Contacts between the two chains:
Residue L156 in the first protein contacts residue D3 in the second protein (closest heavy-atom distance 3.4 Å).
Residue Y9 in the first protein contacts residue D3 in the second protein (closest heavy-atom distance 4.1 Å).
Residue I66 in the first protein contacts residue D3 in the second protein (closest heavy-atom distance 3.5 Å).
Residue F116 in the first protein is in contact with residue Y9 in the second protein (closest heavy-atom distance 2.6 Å).
Residue K146 in the first protein interacts with residue Q8 in the second protein (closest heavy-atom distance 4.5 Å).
Residue Y74 in the first protein interacts with residue Y9 in the second protein (closest heavy-atom distance 3.8 Å).
Residue S77 in the first protein is in contact with residue Y9 in the second protein (closest heavy-atom distance 3.2 Å).
Residue Y159 in the first protein interacts with residue P2 in the second protein (closest heavy-atom distance 3.8 Å).
Residue K146 in the first protein is in contact with residue Y9 in the second protein (closest heavy-atom distance 2.7 Å).
Residue S77 in the first protein contacts residue Q8 in the second protein (closest heavy-atom distance 3.4 Å).
Residue Y7 in the first protein is in contact with residue P2 in the second protein (closest heavy-atom distance 3.4 Å).
Residue R62 in the first protein interacts with residue I4 in the second protein (closest heavy-atom distance 4.9 Å).
Residue M5 in the first protein contacts residue N1 in the second protein (closest heavy-atom distance 3.9 Å).
Residue V152 in the first protein is in contact with residue V5 in the second protein (closest heavy-atom distance 3.8 Å).
Residue T73 in the first protein is in contact with residue Y7 in the second protein (closest heavy-atom distance 3.6 Å).
Residue Y9 in the first protein contacts residue P2 in the second protein (closest heavy-atom distance 3.7 Å).
Residue W167 in the first protein contacts residue N1 in the second protein (closest heavy-atom distance 3.5 Å).
Residue R62 in the first protein contacts residue N1 in the second protein (closest heavy-atom distance 3.1 Å).
Residue I66 in the first protein contacts residue P2 in the second protein (closest heavy-atom distance 3.9 Å).
Residue R97 in the first protein interacts with residue D3 in the second protein (closest heavy-atom distance 2.7 Å).
Residue Y159 in the first protein interacts with residue D3 in the second protein (closest heavy-atom distance 3.6 Å).
Residue Y159 in the first protein contacts residue N1 in the second protein (closest heavy-atom distance 2.5 Å).
Residue Y99 in the first protein is in contact with residue P2 in the second protein (closest heavy-atom distance 3.2 Å).
Residue Q155 in the first protein is in contact with residue Y7 in the second protein (closest heavy-atom distance 3.0 Å).
Residue Q155 in the first protein interacts with residue V5 in the second protein (closest heavy-atom distance 3.8 Å).
Residue Y99 in the first protein interacts with residue D3 in the second protein (closest heavy-atom distance 3.1 Å).
Residue W147 in the first protein contacts residue Y9 in the second protein (closest heavy-atom distance 3.6 Å).
Residue Q65 in the first protein contacts residue I4 in the second protein (closest heavy-atom distance 5.0 Å).
Residue Y84 in the first protein contacts residue Y9 in the second protein (closest heavy-atom distance 2.8 Å).
Residue Y159 in the first protein is in contact with residue V5 in the second protein (closest heavy-atom distance 4.9 Å).
Residue L156 in the first protein contacts residue V5 in the second protein (closest heavy-atom distance 3.8 Å).
Residue Q96 in the first protein interacts with residue Y9 in the second protein (closest heavy-atom distance 4.5 Å).
Residue E76 in the first protein contacts residue Q8 in the second protein (closest heavy-atom distance 3.5 Å).
Residue T73 in the first protein interacts with residue Q8 in the second protein (closest heavy-atom distance 3.4 Å).
Residue W147 in the first protein contacts residue Y7 in the second protein (closest heavy-atom distance 3.8 Å).
Residue V152 in the first protein contacts residue Y7 in the second protein (closest heavy-atom distance 3.5 Å).
Residue I66 in the first protein interacts with residue I4 in the second protein (closest heavy-atom distance 3.5 Å).
Residue W147 in the first protein is in contact with residue Q8 in the second protein (closest heavy-atom distance 3.0 Å).
Residue A150 in the first protein is in contact with residue Y7 in the second protein (closest heavy-atom distance 4.2 Å).
Residue S77 in the first protein interacts with residue Y7 in the second protein (closest heavy-atom distance 4.2 Å).
Residue N80 in the first protein is in contact with residue Q8 in the second protein (closest heavy-atom distance 4.3 Å).
Residue I142 in the first protein interacts with residue Y9 in the second protein (closest heavy-atom distance 4.6 Å).
Residue I95 in the first protein interacts with residue Y9 in the second protein (closest heavy-atom distance 2.9 Å).
Residue F67 in the first protein interacts with residue P2 in the second protein (closest heavy-atom distance 3.8 Å).
Residue Y171 in the first protein is in contact with residue N1 in the second protein (closest heavy-atom distance 2.8 Å).
Residue I66 in the first protein contacts residue N1 in the second protein (closest heavy-atom distance 4.6 Å).
Residue N70 in the first protein is in contact with residue D3 in the second protein (closest heavy-atom distance 5.0 Å).
Residue N80 in the first protein is in contact with residue Y9 in the second protein (closest heavy-atom distance 2.6 Å).
Residue T143 in the first protein is in contact with residue Y9 in the second protein (closest heavy-atom distance 2.9 Å).
Residue N63 in the first protein contacts residue P2 in the second protein (closest heavy-atom distance 3.1 Å).
Residue Y59 in the first protein is in contact with residue N1 in the second protein (closest heavy-atom distance 3.5 Å).
Residue L81 in the first protein interacts with residue Y9 in the second protein (closest heavy-atom distance 3.3 Å).
Residue N63 in the first protein is in contact with residue N1 in the second protein (closest heavy-atom distance 2.9 Å).
Residue Y123 in the first protein contacts residue Y9 in the second protein (closest heavy-atom distance 3.5 Å).
Residue F33 in the first protein contacts residue N1 in the second protein (closest heavy-atom distance 4.8 Å).
Residue Y7 in the first protein contacts residue N1 in the second protein (closest heavy-atom distance 3.1 Å).
Residue Q155 in the first protein interacts with residue I4 in the second protein (closest heavy-atom distance 4.6 Å).

Sequence of the second protein:
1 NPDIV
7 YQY

The following describes two proteins that form a bound complex.

Sequence of the first protein:
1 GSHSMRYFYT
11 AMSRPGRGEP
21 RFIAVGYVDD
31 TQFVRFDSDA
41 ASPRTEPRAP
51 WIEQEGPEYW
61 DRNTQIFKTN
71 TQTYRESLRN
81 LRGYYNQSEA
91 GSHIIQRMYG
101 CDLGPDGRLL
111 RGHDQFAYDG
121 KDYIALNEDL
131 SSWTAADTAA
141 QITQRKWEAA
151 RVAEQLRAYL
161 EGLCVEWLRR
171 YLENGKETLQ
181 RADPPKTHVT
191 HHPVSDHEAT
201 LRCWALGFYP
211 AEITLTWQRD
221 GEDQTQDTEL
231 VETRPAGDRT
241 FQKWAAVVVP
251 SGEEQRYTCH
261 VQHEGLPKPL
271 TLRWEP